These two protein chains interact to form a complex.

Sequence of chain A:
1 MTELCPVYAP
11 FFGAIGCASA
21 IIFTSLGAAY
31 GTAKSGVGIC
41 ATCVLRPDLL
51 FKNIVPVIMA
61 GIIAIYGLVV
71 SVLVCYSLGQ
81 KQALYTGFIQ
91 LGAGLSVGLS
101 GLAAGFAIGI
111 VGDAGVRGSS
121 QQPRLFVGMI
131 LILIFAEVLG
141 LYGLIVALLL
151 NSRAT

Sequence of chain B:
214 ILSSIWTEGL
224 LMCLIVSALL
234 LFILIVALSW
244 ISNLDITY

Interface contacts:
Residue I15 in chain A is in contact with residue L233 in chain B (closest heavy-atom distance 4.5 Å).
Residue L95 in chain A is in contact with residue L233 in chain B (closest heavy-atom distance 3.7 Å).
Residue F11 in chain A is in contact with residue C226 in chain B (closest heavy-atom distance 3.4 Å).
Residue F12 in chain A interacts with residue V229 in chain B (closest heavy-atom distance 3.6 Å).
Residue Y8 in chain A interacts with residue G222 in chain B (closest heavy-atom distance 3.5 Å).
Residue F12 in chain A contacts residue C226 in chain B (closest heavy-atom distance 3.6 Å).
Residue Y8 in chain A interacts with residue E221 in chain B (closest heavy-atom distance 5.0 Å).
Residue L26 in chain A contacts residue A240 in chain B (closest heavy-atom distance 4.3 Å).
Residue F11 in chain A contacts residue S230 in chain B (closest heavy-atom distance 4.0 Å).
Residue K34 in chain A interacts with residue L247 in chain B (closest heavy-atom distance 3.6 Å).
Residue Y8 in chain A is in contact with residue C226 in chain B (closest heavy-atom distance 3.6 Å).
Residue L26 in chain A is in contact with residue L241 in chain B (closest heavy-atom distance 4.2 Å).
Residue L102 in chain A is in contact with residue A240 in chain B (closest heavy-atom distance 4.3 Å).
Residue F23 in chain A contacts residue L233 in chain B (closest heavy-atom distance 3.6 Å).
Residue A29 in chain A interacts with residue I244 in chain B (closest heavy-atom distance 4.8 Å).
Residue Y30 in chain A interacts with residue L247 in chain B (closest heavy-atom distance 3.6 Å).
Residue L99 in chain A is in contact with residue I236 in chain B (closest heavy-atom distance 3.7 Å).
Residue S19 in chain A contacts residue L233 in chain B (closest heavy-atom distance 4.0 Å).
Residue F106 in chain A interacts with residue A240 in chain B (closest heavy-atom distance 4.2 Å).
Residue F106 in chain A contacts residue W243 in chain B (closest heavy-atom distance 3.7 Å).
Residue F88 in chain A is in contact with residue V229 in chain B (closest heavy-atom distance 4.3 Å).
Residue F88 in chain A interacts with residue M225 in chain B (closest heavy-atom distance 3.7 Å).
Residue L102 in chain A is in contact with residue I236 in chain B (closest heavy-atom distance 4.1 Å).
Residue F106 in chain A contacts residue I244 in chain B (closest heavy-atom distance 4.5 Å).
Residue Y8 in chain A contacts residue M225 in chain B (closest heavy-atom distance 3.9 Å).
Residue A33 in chain A interacts with residue L247 in chain B (closest heavy-atom distance 4.2 Å).
Residue F12 in chain A is in contact with residue M225 in chain B (closest heavy-atom distance 3.6 Å).
Residue F23 in chain A contacts residue I236 in chain B (closest heavy-atom distance 3.5 Å).
Residue L26 in chain A contacts residue I244 in chain B (closest heavy-atom distance 3.5 Å).
Residue L91 in chain A interacts with residue V229 in chain B (closest heavy-atom distance 3.7 Å).
Residue L84 in chain A interacts with residue M225 in chain B (closest heavy-atom distance 4.5 Å).
Residue F23 in chain A contacts residue L237 in chain B (closest heavy-atom distance 3.9 Å).
Residue Y30 in chain A is in contact with residue I244 in chain B (closest heavy-atom distance 3.7 Å).
Residue L26 in chain A is in contact with residue L237 in chain B (closest heavy-atom distance 3.8 Å).
Residue F11 in chain A interacts with residue V229 in chain B (closest heavy-atom distance 4.3 Å).
Residue Y30 in chain A interacts with residue W243 in chain B (closest heavy-atom distance 3.3 Å).
Residue I22 in chain A interacts with residue L237 in chain B (closest heavy-atom distance 4.7 Å).